Sequence of protein 2:
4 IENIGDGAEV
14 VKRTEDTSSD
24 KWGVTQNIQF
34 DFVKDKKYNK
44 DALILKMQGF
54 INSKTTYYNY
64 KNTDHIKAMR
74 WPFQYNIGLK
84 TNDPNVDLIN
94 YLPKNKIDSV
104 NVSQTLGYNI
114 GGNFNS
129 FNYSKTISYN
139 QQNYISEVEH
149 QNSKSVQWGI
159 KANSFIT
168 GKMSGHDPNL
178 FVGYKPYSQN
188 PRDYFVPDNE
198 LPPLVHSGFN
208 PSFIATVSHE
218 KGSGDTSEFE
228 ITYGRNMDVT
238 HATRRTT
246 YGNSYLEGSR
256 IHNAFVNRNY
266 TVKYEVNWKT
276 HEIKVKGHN

The following describes two proteins that form a bound complex.

Interface contacts:
Residue N112 in protein 2 is in contact with residue N116 in protein 1 (closest heavy-atom distance 3.7 Å).
Residue F117 in protein 2 is in contact with residue N118 in protein 1 (closest heavy-atom distance 2.9 Å).
Residue N118 in protein 2 contacts residue N118 in protein 1 (closest heavy-atom distance 3.5 Å).
Residue N116 in protein 2 is in contact with residue N112 in protein 1 (closest heavy-atom distance 3.5 Å).
Residue N116 in protein 2 contacts residue S128 in protein 1 (closest heavy-atom distance 2.9 Å).
Residue N118 in protein 2 is in contact with residue F117 in protein 1 (closest heavy-atom distance 3.4 Å).
Residue N116 in protein 2 is in contact with residue F129 in protein 1 (closest heavy-atom distance 3.6 Å).
Residue N116 in protein 2 is in contact with residue N118 in protein 1 (closest heavy-atom distance 4.5 Å).
Residue N118 in protein 2 is in contact with residue S119 in protein 1 (closest heavy-atom distance 4.3 Å).

Sequence of protein 1:
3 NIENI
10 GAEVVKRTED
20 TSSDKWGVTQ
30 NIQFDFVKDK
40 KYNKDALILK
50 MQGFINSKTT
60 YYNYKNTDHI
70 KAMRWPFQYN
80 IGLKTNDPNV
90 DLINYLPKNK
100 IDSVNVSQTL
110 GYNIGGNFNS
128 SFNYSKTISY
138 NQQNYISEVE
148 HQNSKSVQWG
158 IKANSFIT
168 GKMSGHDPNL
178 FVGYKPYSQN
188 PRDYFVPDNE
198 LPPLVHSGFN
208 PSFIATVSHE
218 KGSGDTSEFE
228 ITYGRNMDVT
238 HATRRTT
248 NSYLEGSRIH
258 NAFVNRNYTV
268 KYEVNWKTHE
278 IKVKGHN